Sequence of the first protein:
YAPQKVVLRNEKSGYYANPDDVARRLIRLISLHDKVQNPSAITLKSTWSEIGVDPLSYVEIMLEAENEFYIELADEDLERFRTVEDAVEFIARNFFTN

Residue-level contacts at the interface:
Residue R38 in the second protein interacts with residue E114 in the first protein (closest heavy-atom distance 2.8 Å).
Residue Y136 in the second protein is in contact with residue K40 in the first protein (closest heavy-atom distance 3.3 Å).
Residue T37 in the second protein is in contact with residue L91 in the first protein (closest heavy-atom distance 4.2 Å).
Residue L128 in the second protein interacts with residue V42 in the first protein (closest heavy-atom distance 3.6 Å).
Residue R41 in the second protein interacts with residue V94 in the first protein (closest heavy-atom distance 3.3 Å).
Residue F135 in the second protein interacts with residue K40 in the first protein (closest heavy-atom distance 4.4 Å).
Residue E109 in the second protein is in contact with residue F131 in the first protein (closest heavy-atom distance 4.0 Å).
Residue R38 in the second protein interacts with residue E111 in the first protein (closest heavy-atom distance 3.8 Å).
Residue F123 in the second protein contacts residue R44 in the first protein (closest heavy-atom distance 3.8 Å).
Residue R41 in the second protein is in contact with residue Y93 in the first protein (closest heavy-atom distance 4.7 Å).
Residue S2 in the second protein contacts residue E107 in the first protein (closest heavy-atom distance 4.8 Å).
Residue S110 in the second protein contacts residue F131 in the first protein (closest heavy-atom distance 3.6 Å).
Residue Y40 in the second protein interacts with residue L91 in the first protein (closest heavy-atom distance 3.6 Å).
Residue L44 in the second protein is in contact with residue E95 in the first protein (closest heavy-atom distance 4.0 Å).
Residue S137 in the second protein contacts residue V41 in the first protein (closest heavy-atom distance 4.0 Å).
Residue D125 in the second protein is in contact with residue R44 in the first protein (closest heavy-atom distance 3.1 Å).
Residue L77 in the second protein is in contact with residue L91 in the first protein (closest heavy-atom distance 4.2 Å).
Residue L44 in the second protein is in contact with residue L98 in the first protein (closest heavy-atom distance 3.6 Å).
Residue N74 in the second protein contacts residue D89 in the first protein (closest heavy-atom distance 4.8 Å).
Residue R45 in the second protein contacts residue E101 in the first protein (closest heavy-atom distance 2.6 Å).
Residue T37 in the second protein interacts with residue P90 in the first protein (closest heavy-atom distance 3.8 Å).
Residue Y48 in the second protein interacts with residue E99 in the first protein (closest heavy-atom distance 4.8 Å).
Residue G70 in the second protein interacts with residue L91 in the first protein (closest heavy-atom distance 4.8 Å).
Residue Q34 in the second protein contacts residue E114 in the first protein (closest heavy-atom distance 3.0 Å).
Residue L128 in the second protein is in contact with residue L43 in the first protein (closest heavy-atom distance 4.0 Å).
Residue D108 in the second protein is in contact with residue Y105 in the first protein (closest heavy-atom distance 4.4 Å).
Residue L128 in the second protein interacts with residue V41 in the first protein (closest heavy-atom distance 3.3 Å).
Residue Y40 in the second protein contacts residue V94 in the first protein (closest heavy-atom distance 3.5 Å).
Residue G23 in the second protein is in contact with residue E111 in the first protein (closest heavy-atom distance 3.7 Å).
Residue D124 in the second protein interacts with residue R44 in the first protein (closest heavy-atom distance 4.2 Å).
Residue S110 in the second protein interacts with residue E107 in the first protein (closest heavy-atom distance 3.6 Å).
Residue R45 in the second protein contacts residue E107 in the first protein (closest heavy-atom distance 3.0 Å).
Residue V36 in the second protein interacts with residue L91 in the first protein (closest heavy-atom distance 4.5 Å).
Residue Y48 in the second protein contacts residue N102 in the first protein (closest heavy-atom distance 3.6 Å).
Residue Q33 in the second protein contacts residue P90 in the first protein (closest heavy-atom distance 3.4 Å).
Residue S2 in the second protein contacts residue A109 in the first protein (closest heavy-atom distance 3.8 Å).
Residue Y40 in the second protein is in contact with residue E95 in the first protein (closest heavy-atom distance 2.6 Å).
Residue R41 in the second protein contacts residue L113 in the first protein (closest heavy-atom distance 3.6 Å).
Residue T37 in the second protein contacts residue V94 in the first protein (closest heavy-atom distance 4.1 Å).
Residue Y136 in the second protein interacts with residue V41 in the first protein (closest heavy-atom distance 4.5 Å).
Residue Y22 in the second protein is in contact with residue D110 in the first protein (closest heavy-atom distance 4.5 Å).
Residue R41 in the second protein is in contact with residue D110 in the first protein (closest heavy-atom distance 2.5 Å).
Residue R45 in the second protein interacts with residue L98 in the first protein (closest heavy-atom distance 3.9 Å).
Residue K129 in the second protein contacts residue V41 in the first protein (closest heavy-atom distance 3.7 Å).
Residue Y136 in the second protein contacts residue Q39 in the first protein (closest heavy-atom distance 3.5 Å).
Residue G23 in the second protein interacts with residue D110 in the first protein (closest heavy-atom distance 3.5 Å).
Residue D108 in the second protein interacts with residue E107 in the first protein (closest heavy-atom distance 3.3 Å).
Residue F73 in the second protein is in contact with residue L91 in the first protein (closest heavy-atom distance 3.9 Å).
Residue R41 in the second protein is in contact with residue L98 in the first protein (closest heavy-atom distance 4.0 Å).
Residue K129 in the second protein interacts with residue L43 in the first protein (closest heavy-atom distance 4.1 Å).
Residue R45 in the second protein interacts with residue L108 in the first protein (closest heavy-atom distance 4.2 Å).
Residue R38 in the second protein is in contact with residue D110 in the first protein (closest heavy-atom distance 3.6 Å).
Residue D125 in the second protein interacts with residue L43 in the first protein (closest heavy-atom distance 3.5 Å).
Residue D108 in the second protein interacts with residue I106 in the first protein (closest heavy-atom distance 4.3 Å).
Residue L128 in the second protein interacts with residue R44 in the first protein (closest heavy-atom distance 3.7 Å).
Residue R111 in the second protein is in contact with residue E107 in the first protein (closest heavy-atom distance 3.2 Å).
Residue F135 in the second protein interacts with residue Q39 in the first protein (closest heavy-atom distance 4.6 Å).
Residue S110 in the second protein is in contact with residue Y105 in the first protein (closest heavy-atom distance 4.8 Å).
Residue N74 in the second protein contacts residue L91 in the first protein (closest heavy-atom distance 3.4 Å).
Residue S110 in the second protein interacts with residue I106 in the first protein (closest heavy-atom distance 4.0 Å).

Sequence of the second protein:
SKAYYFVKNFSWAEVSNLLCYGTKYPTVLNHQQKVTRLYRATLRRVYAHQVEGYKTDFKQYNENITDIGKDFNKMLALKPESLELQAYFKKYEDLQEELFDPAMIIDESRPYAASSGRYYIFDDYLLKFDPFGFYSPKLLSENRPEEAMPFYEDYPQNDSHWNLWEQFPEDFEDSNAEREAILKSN

The following describes two proteins that form a bound complex.